Sequence of protein 2:
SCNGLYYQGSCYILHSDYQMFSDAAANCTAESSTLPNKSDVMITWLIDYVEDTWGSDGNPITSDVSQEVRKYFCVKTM

Sequence of protein 1:
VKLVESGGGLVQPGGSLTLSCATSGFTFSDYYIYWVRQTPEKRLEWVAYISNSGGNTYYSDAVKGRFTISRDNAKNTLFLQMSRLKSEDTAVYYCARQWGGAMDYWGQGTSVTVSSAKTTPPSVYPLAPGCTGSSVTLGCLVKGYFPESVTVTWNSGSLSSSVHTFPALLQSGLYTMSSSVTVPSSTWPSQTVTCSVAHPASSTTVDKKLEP

Residue-level contacts at the interface:
Residue S52 in protein 1 is in contact with residue V87 in protein 2 (closest heavy-atom distance 4.4 Å).
Residue Y50 in protein 1 is in contact with residue Q85 in protein 2 (closest heavy-atom distance 2.7 Å).
Residue G102 in protein 1 is in contact with residue Q85 in protein 2 (closest heavy-atom distance 3.6 Å).
Residue Y59 in protein 1 is in contact with residue Q29 in protein 2 (closest heavy-atom distance 4.3 Å).
Residue Y33 in protein 1 contacts residue V87 in protein 2 (closest heavy-atom distance 3.0 Å).
Residue Q99 in protein 1 is in contact with residue E86 in protein 2 (closest heavy-atom distance 4.7 Å).
Residue A103 in protein 1 is in contact with residue Q85 in protein 2 (closest heavy-atom distance 4.9 Å).
Residue Y35 in protein 1 interacts with residue Q85 in protein 2 (closest heavy-atom distance 3.2 Å).
Residue N57 in protein 1 contacts residue Q29 in protein 2 (closest heavy-atom distance 4.4 Å).
Residue Y59 in protein 1 interacts with residue D33 in protein 2 (closest heavy-atom distance 4.2 Å).
Residue G102 in protein 1 interacts with residue D82 in protein 2 (closest heavy-atom distance 3.7 Å).
Residue Y33 in protein 1 is in contact with residue E86 in protein 2 (closest heavy-atom distance 3.5 Å).
Residue G102 in protein 1 contacts residue S84 in protein 2 (closest heavy-atom distance 4.3 Å).
Residue N57 in protein 1 interacts with residue V87 in protein 2 (closest heavy-atom distance 3.7 Å).
Residue Y33 in protein 1 is in contact with residue Q85 in protein 2 (closest heavy-atom distance 3.6 Å).
Residue Y50 in protein 1 contacts residue E86 in protein 2 (closest heavy-atom distance 4.7 Å).
Residue Y33 in protein 1 interacts with residue R88 in protein 2 (closest heavy-atom distance 4.3 Å).
Residue Q99 in protein 1 interacts with residue Q85 in protein 2 (closest heavy-atom distance 3.4 Å).
Residue N57 in protein 1 contacts residue Y28 in protein 2 (closest heavy-atom distance 2.9 Å).
Residue Y59 in protein 1 contacts residue Y28 in protein 2 (closest heavy-atom distance 4.9 Å).
Residue Y59 in protein 1 interacts with residue M30 in protein 2 (closest heavy-atom distance 3.7 Å).
Residue Y59 in protein 1 contacts residue V87 in protein 2 (closest heavy-atom distance 3.5 Å).
Residue G101 in protein 1 contacts residue D82 in protein 2 (closest heavy-atom distance 3.7 Å).
Residue Y50 in protein 1 contacts residue M30 in protein 2 (closest heavy-atom distance 3.5 Å).

The following describes two proteins that form a bound complex.